Sequence of the second protein:
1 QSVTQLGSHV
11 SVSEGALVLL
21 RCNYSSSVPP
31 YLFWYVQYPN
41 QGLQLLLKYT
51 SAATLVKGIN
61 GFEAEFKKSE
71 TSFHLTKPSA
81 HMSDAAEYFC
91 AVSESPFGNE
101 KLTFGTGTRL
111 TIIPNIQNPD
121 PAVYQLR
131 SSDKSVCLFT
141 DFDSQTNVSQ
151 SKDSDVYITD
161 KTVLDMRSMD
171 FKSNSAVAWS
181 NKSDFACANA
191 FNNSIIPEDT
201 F

Interface contacts:
Residue E100 in the second protein interacts with residue G58 in the first protein (closest heavy-atom distance 3.7 Å).
Residue K101 in the second protein interacts with residue Q57 in the first protein (closest heavy-atom distance 4.4 Å).
Residue E94 in the second protein interacts with residue E55 in the first protein (closest heavy-atom distance 4.3 Å).
Residue E100 in the second protein contacts residue A61 in the first protein (closest heavy-atom distance 3.2 Å).

The following describes two proteins that form a bound complex.

Sequence of the first protein:
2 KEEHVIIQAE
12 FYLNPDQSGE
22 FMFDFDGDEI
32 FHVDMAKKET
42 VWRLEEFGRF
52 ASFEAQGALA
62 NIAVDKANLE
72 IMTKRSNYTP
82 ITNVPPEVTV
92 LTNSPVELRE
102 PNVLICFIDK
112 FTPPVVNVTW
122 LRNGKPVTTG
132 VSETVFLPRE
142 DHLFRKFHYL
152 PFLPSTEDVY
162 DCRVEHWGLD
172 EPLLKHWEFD